Sequence of chain B:
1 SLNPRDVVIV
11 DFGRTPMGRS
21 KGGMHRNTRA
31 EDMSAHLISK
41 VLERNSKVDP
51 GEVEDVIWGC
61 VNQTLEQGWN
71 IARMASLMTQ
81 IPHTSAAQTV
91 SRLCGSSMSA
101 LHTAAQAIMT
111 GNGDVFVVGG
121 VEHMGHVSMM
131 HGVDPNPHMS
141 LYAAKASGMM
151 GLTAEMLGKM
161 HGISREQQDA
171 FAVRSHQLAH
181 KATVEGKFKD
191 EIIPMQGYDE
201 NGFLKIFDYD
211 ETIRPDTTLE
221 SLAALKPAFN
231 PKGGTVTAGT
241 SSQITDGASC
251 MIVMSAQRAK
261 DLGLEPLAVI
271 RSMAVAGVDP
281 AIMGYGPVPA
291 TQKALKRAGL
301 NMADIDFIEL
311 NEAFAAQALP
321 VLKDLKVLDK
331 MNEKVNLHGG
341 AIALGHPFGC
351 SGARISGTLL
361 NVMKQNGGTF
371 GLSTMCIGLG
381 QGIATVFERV

Sequence of chain A:
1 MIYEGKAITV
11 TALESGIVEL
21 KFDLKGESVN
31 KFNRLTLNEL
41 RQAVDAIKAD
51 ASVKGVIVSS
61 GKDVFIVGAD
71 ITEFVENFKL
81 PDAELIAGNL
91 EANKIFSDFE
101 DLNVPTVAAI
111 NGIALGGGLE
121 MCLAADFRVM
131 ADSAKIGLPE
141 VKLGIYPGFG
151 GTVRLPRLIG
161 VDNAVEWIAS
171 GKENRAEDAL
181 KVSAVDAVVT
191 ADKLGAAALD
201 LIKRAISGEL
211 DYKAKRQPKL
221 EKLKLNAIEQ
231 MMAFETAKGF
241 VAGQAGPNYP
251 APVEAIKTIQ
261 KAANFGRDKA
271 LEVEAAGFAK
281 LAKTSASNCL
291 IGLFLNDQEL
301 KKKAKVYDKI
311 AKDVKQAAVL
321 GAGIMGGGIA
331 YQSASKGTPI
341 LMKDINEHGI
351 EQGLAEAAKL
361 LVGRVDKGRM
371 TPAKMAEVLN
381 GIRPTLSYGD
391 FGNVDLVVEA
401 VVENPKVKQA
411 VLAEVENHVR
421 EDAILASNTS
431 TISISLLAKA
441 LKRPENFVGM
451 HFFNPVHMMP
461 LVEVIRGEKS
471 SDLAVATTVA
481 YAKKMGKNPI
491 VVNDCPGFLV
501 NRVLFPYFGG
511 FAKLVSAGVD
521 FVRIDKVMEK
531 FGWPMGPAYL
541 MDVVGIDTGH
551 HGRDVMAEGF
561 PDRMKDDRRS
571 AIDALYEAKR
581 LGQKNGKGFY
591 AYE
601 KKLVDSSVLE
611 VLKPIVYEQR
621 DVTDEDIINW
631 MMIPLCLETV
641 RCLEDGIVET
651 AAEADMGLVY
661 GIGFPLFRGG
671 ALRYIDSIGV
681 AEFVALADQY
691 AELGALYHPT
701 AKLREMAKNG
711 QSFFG

These two protein chains interact to form a complex.

Interface contacts:
Residue E229 in chain A interacts with residue A281 in chain B (closest heavy-atom distance 2.9 Å).
Residue L225 in chain A is in contact with residue Y142 in chain B (closest heavy-atom distance 3.8 Å).
Residue I228 in chain A contacts residue M160 in chain B (closest heavy-atom distance 4.0 Å).
Residue N163 in chain A interacts with residue P137 in chain B (closest heavy-atom distance 3.0 Å).
Residue V182 in chain A contacts residue P137 in chain B (closest heavy-atom distance 4.1 Å).
Residue N226 in chain A is in contact with residue D279 in chain B (closest heavy-atom distance 2.6 Å).
Residue A233 in chain A is in contact with residue A144 in chain B (closest heavy-atom distance 3.6 Å).
Residue S183 in chain A contacts residue H138 in chain B (closest heavy-atom distance 2.9 Å).
Residue N226 in chain A interacts with residue Y142 in chain B (closest heavy-atom distance 4.7 Å).
Residue T236 in chain A interacts with residue A146 in chain B (closest heavy-atom distance 3.7 Å).
Residue E229 in chain A interacts with residue P280 in chain B (closest heavy-atom distance 3.3 Å).
Residue L225 in chain A interacts with residue S140 in chain B (closest heavy-atom distance 3.4 Å).
Residue E229 in chain A contacts residue S147 in chain B (closest heavy-atom distance 2.7 Å).
Residue E229 in chain A interacts with residue A144 in chain B (closest heavy-atom distance 2.9 Å).
Residue D162 in chain A interacts with residue A144 in chain B (closest heavy-atom distance 3.7 Å).
Residue M232 in chain A interacts with residue M156 in chain B (closest heavy-atom distance 3.7 Å).
Residue E229 in chain A is in contact with residue A143 in chain B (closest heavy-atom distance 3.5 Å).
Residue D162 in chain A contacts residue S140 in chain B (closest heavy-atom distance 2.5 Å).
Residue M232 in chain A interacts with residue A144 in chain B (closest heavy-atom distance 3.7 Å).
Residue G160 in chain A interacts with residue L141 in chain B (closest heavy-atom distance 3.3 Å).
Residue I159 in chain A is in contact with residue P137 in chain B (closest heavy-atom distance 4.2 Å).
Residue T236 in chain A interacts with residue L152 in chain B (closest heavy-atom distance 3.9 Å).
Residue I159 in chain A interacts with residue S140 in chain B (closest heavy-atom distance 4.6 Å).
Residue E229 in chain A contacts residue Y142 in chain B (closest heavy-atom distance 4.5 Å).
Residue D162 in chain A is in contact with residue A143 in chain B (closest heavy-atom distance 3.9 Å).
Residue I228 in chain A is in contact with residue I282 in chain B (closest heavy-atom distance 4.8 Å).
Residue L180 in chain A is in contact with residue H138 in chain B (closest heavy-atom distance 4.8 Å).
Residue K224 in chain A interacts with residue Y142 in chain B (closest heavy-atom distance 3.8 Å).
Residue V161 in chain A is in contact with residue S140 in chain B (closest heavy-atom distance 3.6 Å).
Residue D162 in chain A interacts with residue K145 in chain B (closest heavy-atom distance 2.7 Å).
Residue R157 in chain A contacts residue L141 in chain B (closest heavy-atom distance 4.0 Å).
Residue L225 in chain A contacts residue A143 in chain B (closest heavy-atom distance 4.0 Å).
Residue L158 in chain A interacts with residue L141 in chain B (closest heavy-atom distance 4.1 Å).
Residue E166 in chain A is in contact with residue K145 in chain B (closest heavy-atom distance 3.3 Å).
Residue M232 in chain A contacts residue T153 in chain B (closest heavy-atom distance 4.8 Å).
Residue N163 in chain A interacts with residue S140 in chain B (closest heavy-atom distance 3.5 Å).
Residue L225 in chain A is in contact with residue A144 in chain B (closest heavy-atom distance 4.6 Å).
Residue G239 in chain A contacts residue K232 in chain B (closest heavy-atom distance 3.9 Å).
Residue K181 in chain A interacts with residue H138 in chain B (closest heavy-atom distance 3.3 Å).
Residue K224 in chain A interacts with residue L141 in chain B (closest heavy-atom distance 3.4 Å).
Residue P156 in chain A interacts with residue L141 in chain B (closest heavy-atom distance 4.0 Å).
Residue L225 in chain A interacts with residue L141 in chain B (closest heavy-atom distance 3.5 Å).
Residue I159 in chain A is in contact with residue L141 in chain B (closest heavy-atom distance 3.9 Å).
Residue A242 in chain A interacts with residue K232 in chain B (closest heavy-atom distance 3.5 Å).
Residue M232 in chain A interacts with residue S147 in chain B (closest heavy-atom distance 3.7 Å).
Residue D162 in chain A interacts with residue A146 in chain B (closest heavy-atom distance 4.9 Å).
Residue M232 in chain A interacts with residue A281 in chain B (closest heavy-atom distance 3.9 Å).
Residue K181 in chain A contacts residue P137 in chain B (closest heavy-atom distance 3.7 Å).
Residue V182 in chain A interacts with residue H138 in chain B (closest heavy-atom distance 4.4 Å).
Residue M232 in chain A contacts residue A146 in chain B (closest heavy-atom distance 3.2 Å).
Residue E229 in chain A is in contact with residue D279 in chain B (closest heavy-atom distance 3.7 Å).
Residue G243 in chain A is in contact with residue K232 in chain B (closest heavy-atom distance 3.5 Å).
Residue G160 in chain A contacts residue S140 in chain B (closest heavy-atom distance 3.5 Å).
Residue I228 in chain A interacts with residue D279 in chain B (closest heavy-atom distance 3.6 Å).
Residue M232 in chain A contacts residue L152 in chain B (closest heavy-atom distance 3.5 Å).
Residue I228 in chain A contacts residue A281 in chain B (closest heavy-atom distance 3.4 Å).
Residue I228 in chain A contacts residue M156 in chain B (closest heavy-atom distance 4.3 Å).
Residue M231 in chain A interacts with residue M156 in chain B (closest heavy-atom distance 4.1 Å).
Residue N163 in chain A interacts with residue H138 in chain B (closest heavy-atom distance 4.9 Å).